Sequence of protein 2:
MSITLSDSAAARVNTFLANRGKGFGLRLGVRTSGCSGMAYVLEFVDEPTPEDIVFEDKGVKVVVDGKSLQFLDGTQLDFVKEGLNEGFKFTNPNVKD

These two protein chains interact to form a complex.

Sequence of protein 1:
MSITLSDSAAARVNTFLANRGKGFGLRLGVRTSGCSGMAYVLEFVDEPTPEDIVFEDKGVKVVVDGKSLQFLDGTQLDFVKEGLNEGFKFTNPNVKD

Residue-level contacts at the interface:
Residue Y40 in protein 1 interacts with residue S36 in protein 2 (closest heavy-atom distance 2.9 Å).
Residue K89 in protein 1 contacts residue C35 in protein 2 (closest heavy-atom distance 3.5 Å).
Residue Y40 in protein 1 is in contact with residue M38 in protein 2 (closest heavy-atom distance 3.1 Å).
Residue F88 in protein 1 is in contact with residue C35 in protein 2 (closest heavy-atom distance 3.9 Å).
Residue F71 in protein 1 contacts residue F71 in protein 2 (closest heavy-atom distance 3.7 Å).
Residue F71 in protein 1 contacts residue V95 in protein 2 (closest heavy-atom distance 3.4 Å).
Residue Q70 in protein 1 interacts with residue D73 in protein 2 (closest heavy-atom distance 3.1 Å).
Residue N92 in protein 1 is in contact with residue Q70 in protein 2 (closest heavy-atom distance 4.5 Å).
Residue M38 in protein 1 contacts residue Y40 in protein 2 (closest heavy-atom distance 3.1 Å).
Residue F71 in protein 1 contacts residue D73 in protein 2 (closest heavy-atom distance 4.5 Å).
Residue D97 in protein 1 contacts residue T32 in protein 2 (closest heavy-atom distance 3.0 Å).
Residue E82 in protein 1 interacts with residue C35 in protein 2 (closest heavy-atom distance 4.0 Å).
Residue K96 in protein 1 is in contact with residue R31 in protein 2 (closest heavy-atom distance 3.4 Å).
Residue S36 in protein 1 interacts with residue M38 in protein 2 (closest heavy-atom distance 4.4 Å).
Residue F90 in protein 1 is in contact with residue S36 in protein 2 (closest heavy-atom distance 3.7 Å).
Residue V95 in protein 1 is in contact with residue M38 in protein 2 (closest heavy-atom distance 3.9 Å).
Residue C35 in protein 1 interacts with residue K89 in protein 2 (closest heavy-atom distance 3.5 Å).
Residue Q70 in protein 1 contacts residue N92 in protein 2 (closest heavy-atom distance 4.5 Å).
Residue R31 in protein 1 interacts with residue D97 in protein 2 (closest heavy-atom distance 4.5 Å).
Residue N94 in protein 1 contacts residue K67 in protein 2 (closest heavy-atom distance 3.5 Å).
Residue S36 in protein 1 interacts with residue F90 in protein 2 (closest heavy-atom distance 3.7 Å).
Residue N94 in protein 1 contacts residue F71 in protein 2 (closest heavy-atom distance 4.0 Å).
Residue Q70 in protein 1 interacts with residue F71 in protein 2 (closest heavy-atom distance 4.4 Å).
Residue V30 in protein 1 is in contact with residue V95 in protein 2 (closest heavy-atom distance 3.8 Å).
Residue F71 in protein 1 contacts residue Q70 in protein 2 (closest heavy-atom distance 4.4 Å).
Residue T32 in protein 1 interacts with residue V95 in protein 2 (closest heavy-atom distance 3.5 Å).
Residue C35 in protein 1 interacts with residue F88 in protein 2 (closest heavy-atom distance 3.9 Å).
Residue S68 in protein 1 contacts residue N94 in protein 2 (closest heavy-atom distance 4.4 Å).
Residue Q70 in protein 1 is in contact with residue Q70 in protein 2 (closest heavy-atom distance 3.0 Å).
Residue K96 in protein 1 interacts with residue T32 in protein 2 (closest heavy-atom distance 2.9 Å).
Residue R31 in protein 1 contacts residue V95 in protein 2 (closest heavy-atom distance 4.0 Å).
Residue S36 in protein 1 contacts residue Y40 in protein 2 (closest heavy-atom distance 2.9 Å).
Residue M38 in protein 1 is in contact with residue V95 in protein 2 (closest heavy-atom distance 3.9 Å).
Residue T32 in protein 1 is in contact with residue K96 in protein 2 (closest heavy-atom distance 2.9 Å).
Residue M38 in protein 1 is in contact with residue S36 in protein 2 (closest heavy-atom distance 4.4 Å).
Residue Y40 in protein 1 is in contact with residue G37 in protein 2 (closest heavy-atom distance 3.4 Å).
Residue G37 in protein 1 interacts with residue Y40 in protein 2 (closest heavy-atom distance 3.4 Å).
Residue V95 in protein 1 interacts with residue T32 in protein 2 (closest heavy-atom distance 3.5 Å).
Residue N94 in protein 1 is in contact with residue S68 in protein 2 (closest heavy-atom distance 4.4 Å).
Residue N92 in protein 1 is in contact with residue F71 in protein 2 (closest heavy-atom distance 3.5 Å).
Residue C35 in protein 1 is in contact with residue F90 in protein 2 (closest heavy-atom distance 2.9 Å).
Residue A39 in protein 1 is in contact with residue S36 in protein 2 (closest heavy-atom distance 3.7 Å).
Residue G37 in protein 1 contacts residue A39 in protein 2 (closest heavy-atom distance 4.5 Å).
Residue D73 in protein 1 contacts residue Q70 in protein 2 (closest heavy-atom distance 3.1 Å).
Residue F90 in protein 1 contacts residue C35 in protein 2 (closest heavy-atom distance 2.9 Å).
Residue C35 in protein 1 contacts residue E82 in protein 2 (closest heavy-atom distance 4.0 Å).
Residue S36 in protein 1 interacts with residue A39 in protein 2 (closest heavy-atom distance 3.7 Å).
Residue T32 in protein 1 contacts residue D97 in protein 2 (closest heavy-atom distance 3.0 Å).
Residue F71 in protein 1 contacts residue N92 in protein 2 (closest heavy-atom distance 3.5 Å).
Residue V95 in protein 1 contacts residue V30 in protein 2 (closest heavy-atom distance 3.8 Å).
Residue M38 in protein 1 contacts residue M38 in protein 2 (closest heavy-atom distance 2.9 Å).
Residue V95 in protein 1 is in contact with residue F71 in protein 2 (closest heavy-atom distance 3.4 Å).
Residue D97 in protein 1 is in contact with residue R31 in protein 2 (closest heavy-atom distance 4.5 Å).
Residue V95 in protein 1 is in contact with residue R31 in protein 2 (closest heavy-atom distance 4.0 Å).
Residue A39 in protein 1 is in contact with residue G37 in protein 2 (closest heavy-atom distance 4.5 Å).
Residue M38 in protein 1 contacts residue G37 in protein 2 (closest heavy-atom distance 3.4 Å).
Residue R31 in protein 1 interacts with residue K96 in protein 2 (closest heavy-atom distance 3.4 Å).
Residue G37 in protein 1 is in contact with residue M38 in protein 2 (closest heavy-atom distance 3.4 Å).
Residue K67 in protein 1 contacts residue N94 in protein 2 (closest heavy-atom distance 3.5 Å).
Residue F71 in protein 1 is in contact with residue N94 in protein 2 (closest heavy-atom distance 4.0 Å).